Sequence of the second protein:
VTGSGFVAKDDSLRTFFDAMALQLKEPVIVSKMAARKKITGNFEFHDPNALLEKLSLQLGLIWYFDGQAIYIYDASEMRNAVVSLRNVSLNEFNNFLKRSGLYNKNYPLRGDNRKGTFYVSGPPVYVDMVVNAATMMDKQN

This data describes a binding interaction between two proteins.

Sequence of the first protein:
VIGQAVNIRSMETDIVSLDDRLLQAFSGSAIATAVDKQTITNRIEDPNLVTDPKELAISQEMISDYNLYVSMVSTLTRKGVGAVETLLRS

Residue-level contacts at the interface:
Residue Y100 in the second protein interacts with residue R20 in the first protein (closest heavy-atom distance 3.8 Å).
Residue I58 in the second protein interacts with residue R20 in the first protein (closest heavy-atom distance 4.3 Å).
Residue Y102 in the second protein contacts residue R20 in the first protein (closest heavy-atom distance 4.8 Å).
Residue M158 in the second protein is in contact with residue I19 in the first protein (closest heavy-atom distance 4.1 Å).
Residue N161 in the second protein is in contact with residue V17 in the first protein (closest heavy-atom distance 3.6 Å).
Residue V154 in the second protein contacts residue R20 in the first protein (closest heavy-atom distance 4.5 Å).
Residue M165 in the second protein interacts with residue V17 in the first protein (closest heavy-atom distance 3.9 Å).
Residue D157 in the second protein interacts with residue I19 in the first protein (closest heavy-atom distance 3.9 Å).
Residue Q169 in the second protein contacts residue V12 in the first protein (closest heavy-atom distance 3.5 Å).
Residue N161 in the second protein contacts residue I19 in the first protein (closest heavy-atom distance 4.0 Å).
Residue M165 in the second protein contacts residue Q15 in the first protein (closest heavy-atom distance 3.9 Å).
Residue K168 in the second protein is in contact with residue V12 in the first protein (closest heavy-atom distance 4.9 Å).
Residue V154 in the second protein interacts with residue I19 in the first protein (closest heavy-atom distance 4.3 Å).
Residue M165 in the second protein is in contact with residue A16 in the first protein (closest heavy-atom distance 4.5 Å).